Sequence of protein 1:
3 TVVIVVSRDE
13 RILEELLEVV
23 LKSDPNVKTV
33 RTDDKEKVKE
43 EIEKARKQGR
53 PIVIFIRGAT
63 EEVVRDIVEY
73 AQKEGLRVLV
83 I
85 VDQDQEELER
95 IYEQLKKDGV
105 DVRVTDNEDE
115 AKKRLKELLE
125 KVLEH

These two protein chains interact to form a complex.

Residue-level contacts at the interface:
Residue L81 in protein 2 contacts residue R107 in protein 1 (closest heavy-atom distance 3.6 Å).
Residue T109 in protein 2 contacts residue V85 in protein 1 (closest heavy-atom distance 3.2 Å).
Residue V85 in protein 2 interacts with residue A115 in protein 1 (closest heavy-atom distance 3.5 Å).
Residue L123 in protein 2 contacts residue V22 in protein 1 (closest heavy-atom distance 3.7 Å).
Residue D105 in protein 2 contacts residue V82 in protein 1 (closest heavy-atom distance 3.2 Å).
Residue V80 in protein 2 is in contact with residue V104 in protein 1 (closest heavy-atom distance 3.6 Å).
Residue Q98 in protein 2 contacts residue R67 in protein 1 (closest heavy-atom distance 3.1 Å).
Residue V82 in protein 2 interacts with residue L99 in protein 1 (closest heavy-atom distance 3.5 Å).
Residue E63 in protein 2 contacts residue R94 in protein 1 (closest heavy-atom distance 3.5 Å).
Residue K120 in protein 2 is in contact with residue V21 in protein 1 (closest heavy-atom distance 3.6 Å).
Residue D110 in protein 2 interacts with residue Q87 in protein 1 (closest heavy-atom distance 3.5 Å).
Residue D88 in protein 2 contacts residue R10 in protein 1 (closest heavy-atom distance 2.2 Å).
Residue V21 in protein 2 contacts residue K120 in protein 1 (closest heavy-atom distance 3.6 Å).
Residue V22 in protein 2 interacts with residue L119 in protein 1 (closest heavy-atom distance 3.7 Å).
Residue D86 in protein 2 contacts residue T109 in protein 1 (closest heavy-atom distance 3.0 Å).
Residue V82 in protein 2 interacts with residue V106 in protein 1 (closest heavy-atom distance 3.5 Å).
Residue V22 in protein 2 interacts with residue L123 in protein 1 (closest heavy-atom distance 3.7 Å).
Residue E17 in protein 2 contacts residue E112 in protein 1 (closest heavy-atom distance 3.5 Å).
Residue L81 in protein 2 contacts residue L122 in protein 1 (closest heavy-atom distance 3.6 Å).
Residue L119 in protein 2 interacts with residue I83 in protein 1 (closest heavy-atom distance 3.5 Å).
Residue N111 in protein 2 is in contact with residue Q87 in protein 1 (closest heavy-atom distance 3.6 Å).
Residue E112 in protein 2 interacts with residue E17 in protein 1 (closest heavy-atom distance 3.5 Å).
Residue V104 in protein 2 interacts with residue V82 in protein 1 (closest heavy-atom distance 3.6 Å).
Residue R67 in protein 2 is in contact with residue Q98 in protein 1 (closest heavy-atom distance 3.1 Å).
Residue D86 in protein 2 is in contact with residue D110 in protein 1 (closest heavy-atom distance 3.5 Å).
Residue L119 in protein 2 interacts with residue V22 in protein 1 (closest heavy-atom distance 3.7 Å).
Residue V82 in protein 2 interacts with residue R107 in protein 1 (closest heavy-atom distance 3.0 Å).
Residue A61 in protein 2 is in contact with residue I95 in protein 1 (closest heavy-atom distance 3.0 Å).
Residue Q87 in protein 2 is in contact with residue N111 in protein 1 (closest heavy-atom distance 3.6 Å).
Residue Q98 in protein 2 interacts with residue E63 in protein 1 (closest heavy-atom distance 2.8 Å).
Residue I95 in protein 2 contacts residue A61 in protein 1 (closest heavy-atom distance 3.0 Å).
Residue E63 in protein 2 interacts with residue Q98 in protein 1 (closest heavy-atom distance 2.8 Å).
Residue V85 in protein 2 is in contact with residue T109 in protein 1 (closest heavy-atom distance 3.2 Å).
Residue V82 in protein 2 interacts with residue V104 in protein 1 (closest heavy-atom distance 3.6 Å).
Residue Q87 in protein 2 is in contact with residue D110 in protein 1 (closest heavy-atom distance 3.5 Å).
Residue D110 in protein 2 is in contact with residue D86 in protein 1 (closest heavy-atom distance 3.5 Å).
Residue E91 in protein 2 interacts with residue R10 in protein 1 (closest heavy-atom distance 2.6 Å).
Residue L99 in protein 2 is in contact with residue V70 in protein 1 (closest heavy-atom distance 3.6 Å).
Residue R94 in protein 2 is in contact with residue E63 in protein 1 (closest heavy-atom distance 3.5 Å).
Residue R107 in protein 2 contacts residue I83 in protein 1 (closest heavy-atom distance 3.4 Å).
Residue R107 in protein 2 is in contact with residue V82 in protein 1 (closest heavy-atom distance 3.0 Å).
Residue V82 in protein 2 interacts with residue D105 in protein 1 (closest heavy-atom distance 3.2 Å).
Residue I83 in protein 2 is in contact with residue R107 in protein 1 (closest heavy-atom distance 3.4 Å).
Residue P53 in protein 2 contacts residue L127 in protein 1 (closest heavy-atom distance 3.8 Å).
Residue R10 in protein 2 contacts residue D88 in protein 1 (closest heavy-atom distance 2.2 Å).
Residue A115 in protein 2 is in contact with residue V85 in protein 1 (closest heavy-atom distance 3.5 Å).
Residue L18 in protein 2 interacts with residue E112 in protein 1 (closest heavy-atom distance 3.7 Å).
Residue D88 in protein 2 interacts with residue D88 in protein 1 (closest heavy-atom distance 3.3 Å).
Residue R107 in protein 2 contacts residue L81 in protein 1 (closest heavy-atom distance 3.6 Å).
Residue L127 in protein 2 is in contact with residue D26 in protein 1 (closest heavy-atom distance 3.1 Å).
Residue V104 in protein 2 is in contact with residue V80 in protein 1 (closest heavy-atom distance 3.6 Å).
Residue D26 in protein 2 contacts residue L127 in protein 1 (closest heavy-atom distance 3.1 Å).
Residue E112 in protein 2 is in contact with residue L18 in protein 1 (closest heavy-atom distance 3.7 Å).
Residue V106 in protein 2 interacts with residue V82 in protein 1 (closest heavy-atom distance 3.5 Å).
Residue L122 in protein 2 contacts residue L81 in protein 1 (closest heavy-atom distance 3.6 Å).
Residue R10 in protein 2 is in contact with residue E91 in protein 1 (closest heavy-atom distance 2.6 Å).
Residue V70 in protein 2 is in contact with residue L99 in protein 1 (closest heavy-atom distance 3.6 Å).
Residue L99 in protein 2 contacts residue V82 in protein 1 (closest heavy-atom distance 3.5 Å).
Residue I83 in protein 2 contacts residue L119 in protein 1 (closest heavy-atom distance 3.5 Å).
Residue T109 in protein 2 is in contact with residue D86 in protein 1 (closest heavy-atom distance 3.0 Å).

Sequence of protein 2:
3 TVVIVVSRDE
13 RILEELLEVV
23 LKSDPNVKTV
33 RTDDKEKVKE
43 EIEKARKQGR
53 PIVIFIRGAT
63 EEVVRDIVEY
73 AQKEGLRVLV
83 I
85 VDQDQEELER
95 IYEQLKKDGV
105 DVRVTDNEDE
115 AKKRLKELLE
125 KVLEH